Sequence of protein 2:
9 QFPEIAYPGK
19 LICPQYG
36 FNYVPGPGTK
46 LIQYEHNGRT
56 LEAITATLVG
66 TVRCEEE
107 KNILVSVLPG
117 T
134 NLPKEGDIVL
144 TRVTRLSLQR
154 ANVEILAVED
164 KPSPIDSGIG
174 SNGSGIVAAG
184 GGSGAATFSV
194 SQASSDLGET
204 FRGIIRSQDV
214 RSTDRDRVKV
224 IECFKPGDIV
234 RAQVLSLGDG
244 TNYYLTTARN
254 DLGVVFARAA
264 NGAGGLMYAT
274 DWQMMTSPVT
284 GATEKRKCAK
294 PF

These two protein chains interact to form a complex.

Sequence of protein 1:
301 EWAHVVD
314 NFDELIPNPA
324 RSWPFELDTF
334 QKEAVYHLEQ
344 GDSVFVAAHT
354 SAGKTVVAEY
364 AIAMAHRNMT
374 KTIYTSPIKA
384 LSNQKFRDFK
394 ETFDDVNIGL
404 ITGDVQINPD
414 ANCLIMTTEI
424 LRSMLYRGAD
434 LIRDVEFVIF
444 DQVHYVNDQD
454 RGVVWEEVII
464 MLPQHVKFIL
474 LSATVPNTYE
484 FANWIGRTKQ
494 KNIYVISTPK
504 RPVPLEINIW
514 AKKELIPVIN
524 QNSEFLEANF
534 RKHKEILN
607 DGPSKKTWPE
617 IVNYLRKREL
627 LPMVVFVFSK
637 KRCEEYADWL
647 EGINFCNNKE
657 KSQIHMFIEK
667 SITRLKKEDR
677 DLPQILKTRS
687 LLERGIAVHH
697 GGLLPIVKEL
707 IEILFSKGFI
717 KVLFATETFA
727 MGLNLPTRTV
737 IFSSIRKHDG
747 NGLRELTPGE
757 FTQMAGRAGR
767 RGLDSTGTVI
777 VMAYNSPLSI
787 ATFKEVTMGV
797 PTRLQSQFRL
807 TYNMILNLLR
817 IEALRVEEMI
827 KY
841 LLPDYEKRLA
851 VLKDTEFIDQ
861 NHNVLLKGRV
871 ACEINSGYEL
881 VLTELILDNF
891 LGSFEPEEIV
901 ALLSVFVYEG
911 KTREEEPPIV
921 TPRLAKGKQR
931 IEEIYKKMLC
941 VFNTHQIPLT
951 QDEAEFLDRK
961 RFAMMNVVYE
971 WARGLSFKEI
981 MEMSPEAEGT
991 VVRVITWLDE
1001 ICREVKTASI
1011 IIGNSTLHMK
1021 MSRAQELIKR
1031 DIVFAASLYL

Contacts between the two chains:
Residue R436 in protein 1 contacts residue R218 in protein 2 (closest heavy-atom distance 3.4 Å).
Residue K374 in protein 1 is in contact with residue D219 in protein 2 (closest heavy-atom distance 3.4 Å).
Residue D433 in protein 1 is in contact with residue R218 in protein 2 (closest heavy-atom distance 3.2 Å).
Residue D413 in protein 1 interacts with residue D219 in protein 2 (closest heavy-atom distance 3.5 Å).
Residue D437 in protein 1 contacts residue R218 in protein 2 (closest heavy-atom distance 2.9 Å).
Residue D413 in protein 1 interacts with residue R220 in protein 2 (closest heavy-atom distance 3.4 Å).
Residue N415 in protein 1 is in contact with residue R220 in protein 2 (closest heavy-atom distance 4.5 Å).
Residue D433 in protein 1 contacts residue Q211 in protein 2 (closest heavy-atom distance 4.4 Å).